Sequence of the first protein:
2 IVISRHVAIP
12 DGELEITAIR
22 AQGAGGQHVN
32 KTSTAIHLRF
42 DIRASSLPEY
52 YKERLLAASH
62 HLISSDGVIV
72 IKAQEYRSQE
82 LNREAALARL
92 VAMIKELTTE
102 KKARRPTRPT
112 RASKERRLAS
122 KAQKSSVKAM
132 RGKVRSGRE

Sequence of the second protein:
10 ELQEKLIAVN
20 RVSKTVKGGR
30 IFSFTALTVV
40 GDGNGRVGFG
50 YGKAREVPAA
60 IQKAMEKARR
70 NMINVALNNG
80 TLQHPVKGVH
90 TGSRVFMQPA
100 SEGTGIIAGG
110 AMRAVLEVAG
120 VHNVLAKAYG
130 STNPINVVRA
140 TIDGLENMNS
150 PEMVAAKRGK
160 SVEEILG

The following describes two proteins that form a bound complex.

Interface contacts:
Residue R20 in the second protein contacts residue R132 in the first protein (closest heavy-atom distance 4.8 Å).
Residue V18 in the second protein contacts residue V135 in the first protein (closest heavy-atom distance 3.4 Å).
Residue R20 in the second protein is in contact with residue A130 in the first protein (closest heavy-atom distance 4.4 Å).
Residue R29 in the second protein is in contact with residue V128 in the first protein (closest heavy-atom distance 4.6 Å).
Residue V56 in the second protein contacts residue G138 in the first protein (closest heavy-atom distance 3.6 Å).
Residue P57 in the second protein interacts with residue G138 in the first protein (closest heavy-atom distance 4.8 Å).
Residue N19 in the second protein is in contact with residue G133 in the first protein (closest heavy-atom distance 4.3 Å).
Residue F31 in the second protein is in contact with residue M131 in the first protein (closest heavy-atom distance 3.6 Å).
Residue R20 in the second protein interacts with residue V135 in the first protein (closest heavy-atom distance 3.5 Å).
Residue R20 in the second protein is in contact with residue M131 in the first protein (closest heavy-atom distance 2.8 Å).
Residue N19 in the second protein interacts with residue V135 in the first protein (closest heavy-atom distance 3.8 Å).
Residue F33 in the second protein contacts residue V135 in the first protein (closest heavy-atom distance 3.4 Å).
Residue R20 in the second protein contacts residue K134 in the first protein (closest heavy-atom distance 4.7 Å).
Residue I60 in the second protein contacts residue G138 in the first protein (closest heavy-atom distance 3.5 Å).
Residue V56 in the second protein is in contact with residue R139 in the first protein (closest heavy-atom distance 4.8 Å).
Residue P57 in the second protein interacts with residue R139 in the first protein (closest heavy-atom distance 4.0 Å).
Residue V56 in the second protein contacts residue V135 in the first protein (closest heavy-atom distance 4.6 Å).
Residue I60 in the second protein contacts residue E140 in the first protein (closest heavy-atom distance 4.2 Å).